Sequence of the first protein:
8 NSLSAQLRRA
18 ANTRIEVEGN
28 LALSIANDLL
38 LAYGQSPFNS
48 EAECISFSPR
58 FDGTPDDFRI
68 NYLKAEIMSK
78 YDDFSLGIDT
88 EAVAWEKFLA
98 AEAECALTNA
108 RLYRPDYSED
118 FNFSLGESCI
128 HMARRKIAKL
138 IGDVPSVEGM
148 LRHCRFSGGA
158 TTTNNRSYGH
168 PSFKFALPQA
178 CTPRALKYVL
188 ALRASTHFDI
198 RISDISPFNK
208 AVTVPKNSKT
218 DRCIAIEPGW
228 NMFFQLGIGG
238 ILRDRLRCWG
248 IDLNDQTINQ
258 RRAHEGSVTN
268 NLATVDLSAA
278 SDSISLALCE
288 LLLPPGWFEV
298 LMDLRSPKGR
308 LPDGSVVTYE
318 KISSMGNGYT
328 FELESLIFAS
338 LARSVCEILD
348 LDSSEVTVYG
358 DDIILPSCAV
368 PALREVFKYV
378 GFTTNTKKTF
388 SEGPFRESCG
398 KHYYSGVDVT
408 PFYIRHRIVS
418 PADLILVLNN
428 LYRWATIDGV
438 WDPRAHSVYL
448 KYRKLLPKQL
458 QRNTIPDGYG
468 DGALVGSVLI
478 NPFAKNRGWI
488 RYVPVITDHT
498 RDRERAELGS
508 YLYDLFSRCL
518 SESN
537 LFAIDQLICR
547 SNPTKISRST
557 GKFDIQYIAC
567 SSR

The following describes two proteins that form a bound complex.

Sequence of the second protein:
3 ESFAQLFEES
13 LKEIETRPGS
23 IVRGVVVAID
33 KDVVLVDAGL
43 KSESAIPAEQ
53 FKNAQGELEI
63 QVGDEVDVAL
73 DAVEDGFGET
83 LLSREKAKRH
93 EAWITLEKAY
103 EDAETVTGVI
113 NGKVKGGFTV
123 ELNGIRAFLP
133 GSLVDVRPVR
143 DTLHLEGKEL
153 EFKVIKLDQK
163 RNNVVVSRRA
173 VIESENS

Contacts between the two chains:
Residue L189 in the first protein contacts residue F9 in the second protein (closest heavy-atom distance 3.5 Å).
Residue I199 in the first protein interacts with residue G41 in the second protein (closest heavy-atom distance 3.1 Å).
Residue Y114 in the first protein is in contact with residue V111 in the second protein (closest heavy-atom distance 3.3 Å).
Residue Y110 in the first protein contacts residue G126 in the second protein (closest heavy-atom distance 3.5 Å).
Residue Y110 in the first protein is in contact with residue E87 in the second protein (closest heavy-atom distance 3.4 Å).
Residue E124 in the first protein is in contact with residue R128 in the second protein (closest heavy-atom distance 3.0 Å).
Residue K184 in the first protein interacts with residue I16 in the second protein (closest heavy-atom distance 3.6 Å).
Residue A103 in the first protein is in contact with residue R86 in the second protein (closest heavy-atom distance 3.5 Å).
Residue H128 in the first protein is in contact with residue V116 in the second protein (closest heavy-atom distance 3.2 Å).
Residue R131 in the first protein interacts with residue N164 in the second protein (closest heavy-atom distance 3.0 Å).
Residue I202 in the first protein interacts with residue V75 in the second protein (closest heavy-atom distance 3.3 Å).
Residue R111 in the first protein contacts residue K90 in the second protein (closest heavy-atom distance 3.7 Å).
Residue R131 in the first protein contacts residue N165 in the second protein (closest heavy-atom distance 3.0 Å).
Residue Y185 in the first protein is in contact with residue F9 in the second protein (closest heavy-atom distance 3.8 Å).
Residue R181 in the first protein interacts with residue E81 in the second protein (closest heavy-atom distance 2.9 Å).
Residue R198 in the first protein interacts with residue G41 in the second protein (closest heavy-atom distance 3.3 Å).
Residue R198 in the first protein contacts residue D39 in the second protein (closest heavy-atom distance 3.0 Å).
Residue A188 in the first protein interacts with residue F9 in the second protein (closest heavy-atom distance 3.6 Å).
Residue I199 in the first protein is in contact with residue K43 in the second protein (closest heavy-atom distance 3.5 Å).
Residue P112 in the first protein interacts with residue E123 in the second protein (closest heavy-atom distance 3.3 Å).
Residue S125 in the first protein interacts with residue G114 in the second protein (closest heavy-atom distance 3.3 Å).
Residue A191 in the first protein interacts with residue L8 in the second protein (closest heavy-atom distance 3.3 Å).
Residue Y110 in the first protein contacts residue R128 in the second protein (closest heavy-atom distance 3.5 Å).
Residue R111 in the first protein interacts with residue R86 in the second protein (closest heavy-atom distance 2.9 Å).
Residue L148 in the first protein contacts residue F9 in the second protein (closest heavy-atom distance 3.5 Å).
Residue P292 in the first protein contacts residue N164 in the second protein (closest heavy-atom distance 3.5 Å).
Residue R190 in the first protein interacts with residue D39 in the second protein (closest heavy-atom distance 3.5 Å).
Residue Y110 in the first protein is in contact with residue R91 in the second protein (closest heavy-atom distance 3.6 Å).
Residue S121 in the first protein contacts residue N113 in the second protein (closest heavy-atom distance 3.2 Å).
Residue R190 in the first protein is in contact with residue G41 in the second protein (closest heavy-atom distance 3.8 Å).
Residue P180 in the first protein contacts residue E76 in the second protein (closest heavy-atom distance 3.7 Å).
Residue P204 in the first protein interacts with residue D77 in the second protein (closest heavy-atom distance 3.6 Å).
Residue E287 in the first protein interacts with residue E87 in the second protein (closest heavy-atom distance 2.8 Å).
Residue E317 in the first protein contacts residue R86 in the second protein (closest heavy-atom distance 3.1 Å).
Residue N106 in the first protein interacts with residue R86 in the second protein (closest heavy-atom distance 3.4 Å).
Residue H128 in the first protein contacts residue F130 in the second protein (closest heavy-atom distance 3.8 Å).
Residue P204 in the first protein interacts with residue V75 in the second protein (closest heavy-atom distance 3.6 Å).
Residue E124 in the first protein contacts residue N113 in the second protein (closest heavy-atom distance 3.7 Å).
Residue F231 in the first protein is in contact with residue F9 in the second protein (closest heavy-atom distance 3.4 Å).
Residue I199 in the first protein interacts with residue L42 in the second protein (closest heavy-atom distance 3.2 Å).
Residue H128 in the first protein interacts with residue T121 in the second protein (closest heavy-atom distance 3.6 Å).
Residue K305 in the first protein contacts residue L83 in the second protein (closest heavy-atom distance 3.5 Å).
Residue Y114 in the first protein interacts with residue E123 in the second protein (closest heavy-atom distance 2.3 Å).
Residue V144 in the first protein contacts residue F9 in the second protein (closest heavy-atom distance 3.6 Å).
Residue S192 in the first protein interacts with residue F5 in the second protein (closest heavy-atom distance 3.1 Å).
Residue P292 in the first protein interacts with residue K162 in the second protein (closest heavy-atom distance 3.4 Å).
Residue T315 in the first protein is in contact with residue L83 in the second protein (closest heavy-atom distance 3.2 Å).
Residue S121 in the first protein is in contact with residue G114 in the second protein (closest heavy-atom distance 3.6 Å).
Residue A191 in the first protein contacts residue S12 in the second protein (closest heavy-atom distance 3.2 Å).
Residue E287 in the first protein is in contact with residue R91 in the second protein (closest heavy-atom distance 3.6 Å).
Residue S121 in the first protein interacts with residue E148 in the second protein (closest heavy-atom distance 2.8 Å).
Residue L187 in the first protein is in contact with residue R25 in the second protein (closest heavy-atom distance 3.5 Å).
Residue D140 in the first protein interacts with residue R163 in the second protein (closest heavy-atom distance 2.5 Å).
Residue Y110 in the first protein is in contact with residue R86 in the second protein (closest heavy-atom distance 3.5 Å).
Residue L109 in the first protein interacts with residue R128 in the second protein (closest heavy-atom distance 2.3 Å).
Residue Y114 in the first protein interacts with residue N113 in the second protein (closest heavy-atom distance 3.1 Å).
Residue S125 in the first protein is in contact with residue K115 in the second protein (closest heavy-atom distance 3.3 Å).
Residue P180 in the first protein contacts residue D77 in the second protein (closest heavy-atom distance 3.4 Å).
Residue S192 in the first protein interacts with residue L8 in the second protein (closest heavy-atom distance 3.7 Å).
Residue K184 in the first protein is in contact with residue L13 in the second protein (closest heavy-atom distance 3.4 Å).